Sequence of chain A:
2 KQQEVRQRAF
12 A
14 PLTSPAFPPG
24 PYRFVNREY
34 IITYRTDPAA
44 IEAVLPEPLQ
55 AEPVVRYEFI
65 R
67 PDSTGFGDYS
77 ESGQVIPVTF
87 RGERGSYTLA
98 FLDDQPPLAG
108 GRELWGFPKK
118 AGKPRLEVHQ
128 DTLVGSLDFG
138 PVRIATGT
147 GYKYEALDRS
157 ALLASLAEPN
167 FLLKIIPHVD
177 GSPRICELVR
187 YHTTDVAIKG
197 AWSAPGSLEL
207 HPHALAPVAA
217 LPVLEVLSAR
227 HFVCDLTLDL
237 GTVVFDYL

Sequence of chain B:
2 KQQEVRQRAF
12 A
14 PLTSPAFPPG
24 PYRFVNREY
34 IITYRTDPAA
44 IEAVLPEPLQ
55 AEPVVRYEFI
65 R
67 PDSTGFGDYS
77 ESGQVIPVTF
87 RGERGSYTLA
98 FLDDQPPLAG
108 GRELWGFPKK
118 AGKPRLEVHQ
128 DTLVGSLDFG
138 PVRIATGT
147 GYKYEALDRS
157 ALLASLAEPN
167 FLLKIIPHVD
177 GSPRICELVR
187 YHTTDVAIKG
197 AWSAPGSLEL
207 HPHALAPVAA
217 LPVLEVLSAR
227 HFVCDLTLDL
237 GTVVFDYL

This data describes a binding interaction between two proteins.

Contacts between the two chains:
Residue C182 in chain A interacts with residue A10 in chain B (closest heavy-atom distance 3.6 Å).
Residue E50 in chain A contacts residue Q3 in chain B (closest heavy-atom distance 3.4 Å).
Residue H174 in chain A is in contact with residue L111 in chain B (closest heavy-atom distance 3.4 Å).
Residue L105 in chain A is in contact with residue Q102 in chain B (closest heavy-atom distance 3.1 Å).
Residue G177 in chain A contacts residue F11 in chain B (closest heavy-atom distance 3.4 Å).
Residue F11 in chain A is in contact with residue G177 in chain B (closest heavy-atom distance 3.4 Å).
Residue A10 in chain A contacts residue C182 in chain B (closest heavy-atom distance 3.7 Å).
Residue E183 in chain A is in contact with residue R180 in chain B (closest heavy-atom distance 2.9 Å).
Residue P51 in chain A is in contact with residue Q3 in chain B (closest heavy-atom distance 3.6 Å).
Residue E50 in chain A is in contact with residue K2 in chain B (closest heavy-atom distance 3.5 Å).
Residue P115 in chain A is in contact with residue P14 in chain B (closest heavy-atom distance 3.6 Å).
Residue F241 in chain A contacts residue Q3 in chain B (closest heavy-atom distance 3.3 Å).
Residue Y243 in chain A contacts residue R7 in chain B (closest heavy-atom distance 3.4 Å).
Residue V175 in chain A contacts residue G237 in chain B (closest heavy-atom distance 3.3 Å).
Residue S17 in chain A contacts residue K117 in chain B (closest heavy-atom distance 2.8 Å).
Residue L111 in chain A interacts with residue P173 in chain B (closest heavy-atom distance 3.7 Å).
Residue V175 in chain A interacts with residue E183 in chain B (closest heavy-atom distance 3.6 Å).
Residue I171 in chain A contacts residue L15 in chain B (closest heavy-atom distance 3.7 Å).
Residue R109 in chain A is in contact with residue A19 in chain B (closest heavy-atom distance 3.6 Å).
Residue E110 in chain A interacts with residue P173 in chain B (closest heavy-atom distance 3.1 Å).
Residue L236 in chain A interacts with residue V175 in chain B (closest heavy-atom distance 3.6 Å).
Residue A10 in chain A is in contact with residue P179 in chain B (closest heavy-atom distance 3.6 Å).
Residue P173 in chain A contacts residue F11 in chain B (closest heavy-atom distance 3.3 Å).
Residue V175 in chain A is in contact with residue L236 in chain B (closest heavy-atom distance 3.6 Å).
Residue I181 in chain A contacts residue R180 in chain B (closest heavy-atom distance 3.4 Å).
Residue V6 in chain A is in contact with residue P49 in chain B (closest heavy-atom distance 3.7 Å).
Residue H174 in chain A is in contact with residue V239 in chain B (closest heavy-atom distance 3.6 Å).
Residue P173 in chain A interacts with residue K170 in chain B (closest heavy-atom distance 3.1 Å).
Residue R109 in chain A is in contact with residue E110 in chain B (closest heavy-atom distance 2.6 Å).
Residue R7 in chain A contacts residue P179 in chain B (closest heavy-atom distance 3.5 Å).
Residue L111 in chain A is in contact with residue H174 in chain B (closest heavy-atom distance 3.4 Å).
Residue F11 in chain A contacts residue I171 in chain B (closest heavy-atom distance 3.5 Å).
Residue E110 in chain A is in contact with residue R109 in chain B (closest heavy-atom distance 2.7 Å).
Residue I171 in chain A interacts with residue F11 in chain B (closest heavy-atom distance 3.4 Å).
Residue S17 in chain A contacts residue P213 in chain B (closest heavy-atom distance 3.4 Å).
Residue V175 in chain A contacts residue L111 in chain B (closest heavy-atom distance 3.6 Å).
Residue K170 in chain A is in contact with residue P173 in chain B (closest heavy-atom distance 2.9 Å).
Residue P213 in chain A interacts with residue S17 in chain B (closest heavy-atom distance 3.5 Å).
Residue P14 in chain A interacts with residue P115 in chain B (closest heavy-atom distance 3.6 Å).
Residue G237 in chain A interacts with residue V175 in chain B (closest heavy-atom distance 3.3 Å).
Residue P173 in chain A contacts residue E110 in chain B (closest heavy-atom distance 3.2 Å).
Residue Q3 in chain A contacts residue F241 in chain B (closest heavy-atom distance 3.3 Å).
Residue Y243 in chain A interacts with residue Q3 in chain B (closest heavy-atom distance 3.6 Å).
Residue R7 in chain A interacts with residue L244 in chain B (closest heavy-atom distance 3.2 Å).
Residue A10 in chain A contacts residue I171 in chain B (closest heavy-atom distance 3.7 Å).
Residue D176 in chain A is in contact with residue L236 in chain B (closest heavy-atom distance 3.6 Å).
Residue Q102 in chain A interacts with residue Q102 in chain B (closest heavy-atom distance 3.0 Å).
Residue R180 in chain A is in contact with residue E183 in chain B (closest heavy-atom distance 2.6 Å).
Residue L111 in chain A is in contact with residue V175 in chain B (closest heavy-atom distance 3.5 Å).
Residue Q102 in chain A contacts residue L105 in chain B (closest heavy-atom distance 3.5 Å).
Residue V185 in chain A interacts with residue V175 in chain B (closest heavy-atom distance 3.7 Å).
Residue P14 in chain A interacts with residue K117 in chain B (closest heavy-atom distance 3.7 Å).
Residue F11 in chain A contacts residue P173 in chain B (closest heavy-atom distance 3.5 Å).
Residue R180 in chain A contacts residue I181 in chain B (closest heavy-atom distance 3.7 Å).
Residue K117 in chain A is in contact with residue S17 in chain B (closest heavy-atom distance 2.7 Å).
Residue V6 in chain A interacts with residue Y243 in chain B (closest heavy-atom distance 3.6 Å).
Residue K117 in chain A contacts residue P14 in chain B (closest heavy-atom distance 3.6 Å).
Residue A19 in chain A contacts residue R109 in chain B (closest heavy-atom distance 3.5 Å).
Residue L236 in chain A interacts with residue D176 in chain B (closest heavy-atom distance 3.6 Å).
Residue P179 in chain A is in contact with residue A10 in chain B (closest heavy-atom distance 3.2 Å).